The following describes two proteins that form a bound complex.

Residue-level contacts at the interface:
Residue Q207 in the second protein is in contact with residue L11 in the first protein (closest heavy-atom distance 3.9 Å).
Residue Q207 in the second protein contacts residue G83 in the first protein (closest heavy-atom distance 4.0 Å).
Residue Y293 in the second protein interacts with residue Q63 in the first protein (closest heavy-atom distance 3.7 Å).
Residue Q207 in the second protein interacts with residue Y80 in the first protein (closest heavy-atom distance 4.5 Å).
Residue K330 in the second protein interacts with residue I76 in the first protein (closest heavy-atom distance 3.5 Å).
Residue E365 in the second protein is in contact with residue T77 in the first protein (closest heavy-atom distance 4.3 Å).
Residue M289 in the second protein contacts residue V46 in the first protein (closest heavy-atom distance 3.7 Å).
Residue W285 in the second protein contacts residue I76 in the first protein (closest heavy-atom distance 4.2 Å).
Residue R292 in the second protein interacts with residue V46 in the first protein (closest heavy-atom distance 3.7 Å).
Residue Q207 in the second protein is in contact with residue K13 in the first protein (closest heavy-atom distance 2.7 Å).
Residue K329 in the second protein is in contact with residue R74 in the first protein (closest heavy-atom distance 4.4 Å).
Residue Q207 in the second protein contacts residue W65 in the first protein (closest heavy-atom distance 3.2 Å).
Residue G208 in the second protein is in contact with residue A79 in the first protein (closest heavy-atom distance 3.6 Å).
Residue Q327 in the second protein is in contact with residue R74 in the first protein (closest heavy-atom distance 4.2 Å).
Residue K329 in the second protein contacts residue I76 in the first protein (closest heavy-atom distance 3.9 Å).
Residue L209 in the second protein interacts with residue Y80 in the first protein (closest heavy-atom distance 4.4 Å).
Residue Y293 in the second protein is in contact with residue F48 in the first protein (closest heavy-atom distance 3.5 Å).
Residue M289 in the second protein is in contact with residue T77 in the first protein (closest heavy-atom distance 4.6 Å).
Residue M289 in the second protein interacts with residue A75 in the first protein (closest heavy-atom distance 3.7 Å).
Residue A338 in the second protein contacts residue R72 in the first protein (closest heavy-atom distance 4.0 Å).
Residue L328 in the second protein interacts with residue R74 in the first protein (closest heavy-atom distance 4.0 Å).
Residue G208 in the second protein interacts with residue Y80 in the first protein (closest heavy-atom distance 3.5 Å).
Residue Q324 in the second protein is in contact with residue E47 in the first protein (closest heavy-atom distance 4.1 Å).
Residue L328 in the second protein is in contact with residue R72 in the first protein (closest heavy-atom distance 4.1 Å).
Residue I206 in the second protein contacts residue W65 in the first protein (closest heavy-atom distance 3.8 Å).
Residue E300 in the second protein interacts with residue T50 in the first protein (closest heavy-atom distance 2.9 Å).
Residue Q327 in the second protein contacts residue A75 in the first protein (closest heavy-atom distance 3.4 Å).
Residue L209 in the second protein contacts residue W65 in the first protein (closest heavy-atom distance 3.9 Å).
Residue Q327 in the second protein interacts with residue G45 in the first protein (closest heavy-atom distance 3.3 Å).
Residue E300 in the second protein interacts with residue A49 in the first protein (closest heavy-atom distance 3.3 Å).
Residue M289 in the second protein interacts with residue Y80 in the first protein (closest heavy-atom distance 3.5 Å).
Residue G208 in the second protein is in contact with residue K13 in the first protein (closest heavy-atom distance 3.9 Å).
Residue R292 in the second protein contacts residue E47 in the first protein (closest heavy-atom distance 4.0 Å).
Residue Q297 in the second protein interacts with residue T50 in the first protein (closest heavy-atom distance 3.9 Å).
Residue Q324 in the second protein is in contact with residue I44 in the first protein (closest heavy-atom distance 3.7 Å).
Residue Y358 in the second protein interacts with residue I76 in the first protein (closest heavy-atom distance 3.5 Å).
Residue W285 in the second protein is in contact with residue T77 in the first protein (closest heavy-atom distance 3.4 Å).
Residue Q297 in the second protein is in contact with residue K61 in the first protein (closest heavy-atom distance 4.5 Å).
Residue G208 in the second protein contacts residue R82 in the first protein (closest heavy-atom distance 3.4 Å).
Residue E334 in the second protein interacts with residue R72 in the first protein (closest heavy-atom distance 4.4 Å).
Residue I206 in the second protein contacts residue Q63 in the first protein (closest heavy-atom distance 3.7 Å).
Residue Q327 in the second protein is in contact with residue I76 in the first protein (closest heavy-atom distance 3.0 Å).
Residue M289 in the second protein interacts with residue W65 in the first protein (closest heavy-atom distance 4.3 Å).
Residue Q207 in the second protein interacts with residue R82 in the first protein (closest heavy-atom distance 4.0 Å).
Residue R292 in the second protein is in contact with residue F48 in the first protein (closest heavy-atom distance 4.0 Å).
Residue R303 in the second protein is in contact with residue R33 in the first protein (closest heavy-atom distance 3.5 Å).
Residue W285 in the second protein interacts with residue Y80 in the first protein (closest heavy-atom distance 4.4 Å).
Residue L328 in the second protein interacts with residue I44 in the first protein (closest heavy-atom distance 4.0 Å).
Residue L328 in the second protein is in contact with residue Y73 in the first protein (closest heavy-atom distance 3.9 Å).
Residue L326 in the second protein is in contact with residue I76 in the first protein (closest heavy-atom distance 4.1 Å).
Residue L328 in the second protein interacts with residue I76 in the first protein (closest heavy-atom distance 3.5 Å).
Residue K329 in the second protein is in contact with residue E71 in the first protein (closest heavy-atom distance 3.0 Å).
Residue Q327 in the second protein is in contact with residue V46 in the first protein (closest heavy-atom distance 2.7 Å).
Residue L342 in the second protein contacts residue I44 in the first protein (closest heavy-atom distance 3.6 Å).
Residue R303 in the second protein contacts residue E35 in the first protein (closest heavy-atom distance 4.1 Å).
Residue M289 in the second protein contacts residue F48 in the first protein (closest heavy-atom distance 3.3 Å).
Residue S296 in the second protein interacts with residue F48 in the first protein (closest heavy-atom distance 3.6 Å).
Residue L342 in the second protein is in contact with residue Y73 in the first protein (closest heavy-atom distance 3.8 Å).
Residue I206 in the second protein contacts residue F48 in the first protein (closest heavy-atom distance 3.9 Å).
Residue Y293 in the second protein interacts with residue K61 in the first protein (closest heavy-atom distance 4.5 Å).

Sequence of the first protein:
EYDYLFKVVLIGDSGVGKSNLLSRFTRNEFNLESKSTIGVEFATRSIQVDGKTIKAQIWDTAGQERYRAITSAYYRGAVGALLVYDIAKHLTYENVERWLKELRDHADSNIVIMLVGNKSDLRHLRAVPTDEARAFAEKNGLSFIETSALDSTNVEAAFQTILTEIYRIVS

Sequence of the second protein:
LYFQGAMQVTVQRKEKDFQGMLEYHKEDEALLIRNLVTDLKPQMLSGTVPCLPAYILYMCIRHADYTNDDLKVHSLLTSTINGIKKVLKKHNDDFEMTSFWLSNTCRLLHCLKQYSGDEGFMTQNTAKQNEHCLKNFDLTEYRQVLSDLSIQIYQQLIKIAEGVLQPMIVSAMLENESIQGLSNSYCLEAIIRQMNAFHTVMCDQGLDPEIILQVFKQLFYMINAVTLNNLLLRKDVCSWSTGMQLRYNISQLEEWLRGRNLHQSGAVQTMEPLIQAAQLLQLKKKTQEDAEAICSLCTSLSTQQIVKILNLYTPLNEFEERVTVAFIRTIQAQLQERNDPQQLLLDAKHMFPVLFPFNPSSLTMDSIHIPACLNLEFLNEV